This data describes a binding interaction between two proteins.

Sequence of chain B:
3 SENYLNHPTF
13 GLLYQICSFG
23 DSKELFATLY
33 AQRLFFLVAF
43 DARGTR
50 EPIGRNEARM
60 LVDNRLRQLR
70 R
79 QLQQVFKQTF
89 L

Residue-level contacts at the interface:
Residue F84 in chain B contacts residue V61 in chain A (closest heavy-atom distance 3.8 Å).
Residue V61 in chain B contacts residue F84 in chain A (closest heavy-atom distance 3.8 Å).
Residue R54 in chain B is in contact with residue F88 in chain A (closest heavy-atom distance 3.8 Å).
Residue F84 in chain B contacts residue D62 in chain A (closest heavy-atom distance 3.6 Å).
Residue Q67 in chain B contacts residue Q67 in chain A (closest heavy-atom distance 3.0 Å).
Residue Q86 in chain B is in contact with residue R35 in chain A (closest heavy-atom distance 3.8 Å).
Residue T87 in chain B interacts with residue R35 in chain A (closest heavy-atom distance 4.3 Å).
Residue L80 in chain B is in contact with residue L65 in chain A (closest heavy-atom distance 4.7 Å).
Residue L65 in chain B is in contact with residue F84 in chain A (closest heavy-atom distance 4.7 Å).
Residue V83 in chain B interacts with residue Y16 in chain A (closest heavy-atom distance 3.9 Å).
Residue I18 in chain B interacts with residue T87 in chain A (closest heavy-atom distance 4.1 Å).
Residue L80 in chain B is in contact with residue I18 in chain A (closest heavy-atom distance 4.9 Å).
Residue V61 in chain B interacts with residue F88 in chain A (closest heavy-atom distance 4.0 Å).
Residue F88 in chain B is in contact with residue F37 in chain A (closest heavy-atom distance 3.2 Å).
Residue T87 in chain B interacts with residue R54 in chain A (closest heavy-atom distance 3.5 Å).
Residue F37 in chain B is in contact with residue T87 in chain A (closest heavy-atom distance 3.2 Å).
Residue F88 in chain B is in contact with residue V61 in chain A (closest heavy-atom distance 4.0 Å).
Residue F88 in chain B contacts residue A57 in chain A (closest heavy-atom distance 3.9 Å).
Residue T87 in chain B contacts residue Y16 in chain A (closest heavy-atom distance 3.1 Å).
Residue R58 in chain B contacts residue F88 in chain A (closest heavy-atom distance 3.9 Å).
Residue Y16 in chain B contacts residue T87 in chain A (closest heavy-atom distance 3.1 Å).
Residue F84 in chain B interacts with residue L65 in chain A (closest heavy-atom distance 4.7 Å).
Residue F88 in chain B interacts with residue I18 in chain A (closest heavy-atom distance 4.6 Å).
Residue R35 in chain B is in contact with residue Q86 in chain A (closest heavy-atom distance 3.8 Å).
Residue F88 in chain B interacts with residue R54 in chain A (closest heavy-atom distance 3.8 Å).
Residue R54 in chain B contacts residue T87 in chain A (closest heavy-atom distance 3.5 Å).
Residue T87 in chain B is in contact with residue I18 in chain A (closest heavy-atom distance 4.1 Å).
Residue V83 in chain B interacts with residue Q17 in chain A (closest heavy-atom distance 4.9 Å).
Residue Y16 in chain B contacts residue V83 in chain A (closest heavy-atom distance 3.9 Å).
Residue F84 in chain B contacts residue R58 in chain A (closest heavy-atom distance 4.6 Å).
Residue T87 in chain B is in contact with residue F37 in chain A (closest heavy-atom distance 3.2 Å).
Residue A57 in chain B contacts residue F88 in chain A (closest heavy-atom distance 3.9 Å).
Residue V83 in chain B contacts residue I18 in chain A (closest heavy-atom distance 4.5 Å).
Residue L65 in chain B contacts residue L80 in chain A (closest heavy-atom distance 4.7 Å).
Residue R35 in chain B interacts with residue T87 in chain A (closest heavy-atom distance 4.3 Å).
Residue I18 in chain B is in contact with residue V83 in chain A (closest heavy-atom distance 4.5 Å).
Residue F88 in chain B is in contact with residue R58 in chain A (closest heavy-atom distance 3.9 Å).
Residue F37 in chain B interacts with residue F88 in chain A (closest heavy-atom distance 3.2 Å).
Residue I18 in chain B is in contact with residue L80 in chain A (closest heavy-atom distance 4.9 Å).
Residue I18 in chain B interacts with residue F88 in chain A (closest heavy-atom distance 4.6 Å).
Residue R58 in chain B interacts with residue F84 in chain A (closest heavy-atom distance 4.6 Å).
Residue D62 in chain B interacts with residue F84 in chain A (closest heavy-atom distance 3.6 Å).
Residue Q17 in chain B interacts with residue V83 in chain A (closest heavy-atom distance 4.9 Å).

Sequence of chain A:
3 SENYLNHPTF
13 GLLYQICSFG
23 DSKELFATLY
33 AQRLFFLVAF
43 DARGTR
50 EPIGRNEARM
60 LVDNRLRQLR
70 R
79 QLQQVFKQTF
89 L